The following describes two proteins that form a bound complex.

Residue-level contacts at the interface:
Residue E40 in protein 2 contacts residue L36 in protein 1 (closest heavy-atom distance 4.1 Å).
Residue E40 in protein 2 interacts with residue E40 in protein 1 (closest heavy-atom distance 2.8 Å).
Residue I50 in protein 2 interacts with residue L47 in protein 1 (closest heavy-atom distance 3.7 Å).
Residue L47 in protein 2 interacts with residue V43 in protein 1 (closest heavy-atom distance 3.7 Å).
Residue L47 in protein 2 is in contact with residue L47 in protein 1 (closest heavy-atom distance 4.2 Å).

Sequence of protein 1:
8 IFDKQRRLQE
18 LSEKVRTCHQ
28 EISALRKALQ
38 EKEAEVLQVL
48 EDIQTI

Sequence of protein 2:
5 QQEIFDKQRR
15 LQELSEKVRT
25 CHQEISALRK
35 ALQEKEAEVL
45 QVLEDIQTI